Sequence of the first protein:
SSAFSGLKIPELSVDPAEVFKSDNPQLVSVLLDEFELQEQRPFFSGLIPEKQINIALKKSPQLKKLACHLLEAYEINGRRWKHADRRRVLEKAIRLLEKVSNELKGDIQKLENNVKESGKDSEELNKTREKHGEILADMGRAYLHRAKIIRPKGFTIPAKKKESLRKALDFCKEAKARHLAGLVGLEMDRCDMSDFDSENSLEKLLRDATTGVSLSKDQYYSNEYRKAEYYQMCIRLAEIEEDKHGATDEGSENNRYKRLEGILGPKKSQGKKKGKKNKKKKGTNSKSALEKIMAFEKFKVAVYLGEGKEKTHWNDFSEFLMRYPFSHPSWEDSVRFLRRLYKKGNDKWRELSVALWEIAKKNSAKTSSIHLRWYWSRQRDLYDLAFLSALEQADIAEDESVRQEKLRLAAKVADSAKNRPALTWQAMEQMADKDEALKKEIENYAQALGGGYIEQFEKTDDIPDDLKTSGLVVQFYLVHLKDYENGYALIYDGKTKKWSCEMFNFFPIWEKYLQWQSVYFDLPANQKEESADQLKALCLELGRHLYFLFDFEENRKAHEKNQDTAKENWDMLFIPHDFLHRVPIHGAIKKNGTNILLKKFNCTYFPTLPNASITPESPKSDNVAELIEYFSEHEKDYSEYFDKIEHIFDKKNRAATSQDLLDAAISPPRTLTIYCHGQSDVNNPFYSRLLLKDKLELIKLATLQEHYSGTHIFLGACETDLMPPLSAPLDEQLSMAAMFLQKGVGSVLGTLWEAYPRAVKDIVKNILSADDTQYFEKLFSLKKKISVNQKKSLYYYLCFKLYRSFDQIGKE

Contacts between the two chains:
Residue R499 in the second protein contacts residue N693 in the first protein (closest heavy-atom distance 3.2 Å).
Residue A1531 in the second protein contacts residue Q27 in the first protein (closest heavy-atom distance 3.3 Å).
Residue E1527 in the second protein interacts with residue N55 in the first protein (closest heavy-atom distance 3.3 Å).
Residue H1540 in the second protein contacts residue G47 in the first protein (closest heavy-atom distance 3.7 Å).
Residue Q431 in the second protein interacts with residue P534 in the first protein (closest heavy-atom distance 3.4 Å).
Residue H1540 in the second protein is in contact with residue S46 in the first protein (closest heavy-atom distance 3.8 Å).
Residue K920 in the second protein is in contact with residue P43 in the first protein (closest heavy-atom distance 3.4 Å).
Residue V1533 in the second protein contacts residue Q27 in the first protein (closest heavy-atom distance 3.4 Å).
Residue P922 in the second protein interacts with residue P43 in the first protein (closest heavy-atom distance 3.5 Å).
Residue D425 in the second protein contacts residue Q525 in the first protein (closest heavy-atom distance 3.6 Å).
Residue V1536 in the second protein is in contact with residue G47 in the first protein (closest heavy-atom distance 3.5 Å).
Residue K920 in the second protein interacts with residue F45 in the first protein (closest heavy-atom distance 3.3 Å).
Residue P922 in the second protein is in contact with residue R42 in the first protein (closest heavy-atom distance 3.4 Å).
Residue T921 in the second protein is in contact with residue R42 in the first protein (closest heavy-atom distance 3.2 Å).
Residue K1524 in the second protein is in contact with residue E51 in the first protein (closest heavy-atom distance 3.5 Å).
Residue D495 in the second protein contacts residue R699 in the first protein (closest heavy-atom distance 2.9 Å).
Residue A1531 in the second protein interacts with residue L58 in the first protein (closest heavy-atom distance 3.7 Å).
Residue H424 in the second protein interacts with residue W520 in the first protein (closest heavy-atom distance 3.7 Å).
Residue K497 in the second protein interacts with residue D691 in the first protein (closest heavy-atom distance 3.5 Å).
Residue V1536 in the second protein is in contact with residue S30 in the first protein (closest heavy-atom distance 3.3 Å).
Residue K1524 in the second protein contacts residue K52 in the first protein (closest heavy-atom distance 3.8 Å).
Residue F1537 in the second protein interacts with residue I49 in the first protein (closest heavy-atom distance 3.4 Å).
Residue H424 in the second protein interacts with residue E521 in the first protein (closest heavy-atom distance 2.9 Å).
Residue T414 in the second protein is in contact with residue A160 in the first protein (closest heavy-atom distance 3.7 Å).
Residue G427 in the second protein interacts with residue Q525 in the first protein (closest heavy-atom distance 3.5 Å).
Residue T414 in the second protein interacts with residue K161 in the first protein (closest heavy-atom distance 3.5 Å).
Residue T414 in the second protein contacts residue E164 in the first protein (closest heavy-atom distance 3.4 Å).
Residue V1533 in the second protein contacts residue S30 in the first protein (closest heavy-atom distance 3.3 Å).
Residue P415 in the second protein contacts residue E164 in the first protein (closest heavy-atom distance 3.2 Å).
Residue E755 in the second protein contacts residue R88 in the first protein (closest heavy-atom distance 3.5 Å).
Residue H1539 in the second protein interacts with residue F45 in the first protein (closest heavy-atom distance 3.6 Å).
Residue Y1556 in the second protein is in contact with residue P43 in the first protein (closest heavy-atom distance 3.7 Å).
Residue S509 in the second protein interacts with residue F531 in the first protein (closest heavy-atom distance 3.5 Å).
Residue T921 in the second protein is in contact with residue P43 in the first protein (closest heavy-atom distance 3.5 Å).
Residue K544 in the second protein contacts residue Q39 in the first protein (closest heavy-atom distance 3.2 Å).
Residue E932 in the second protein is in contact with residue Q41 in the first protein (closest heavy-atom distance 3.2 Å).
Residue S545 in the second protein interacts with residue P43 in the first protein (closest heavy-atom distance 3.7 Å).
Residue K1522 in the second protein is in contact with residue E51 in the first protein (closest heavy-atom distance 3.8 Å).
Residue N514 in the second protein interacts with residue D532 in the first protein (closest heavy-atom distance 3.0 Å).
Residue Y1556 in the second protein contacts residue F45 in the first protein (closest heavy-atom distance 3.7 Å).
Residue P426 in the second protein contacts residue Q525 in the first protein (closest heavy-atom distance 3.4 Å).
Residue V1536 in the second protein interacts with residue L48 in the first protein (closest heavy-atom distance 3.0 Å).
Residue D495 in the second protein interacts with residue K705 in the first protein (closest heavy-atom distance 3.8 Å).
Residue R499 in the second protein contacts residue Q427 in the first protein (closest heavy-atom distance 3.7 Å).
Residue Q1538 in the second protein interacts with residue G47 in the first protein (closest heavy-atom distance 3.5 Å).
Residue K920 in the second protein is in contact with residue F44 in the first protein (closest heavy-atom distance 3.7 Å).
Residue E932 in the second protein contacts residue R42 in the first protein (closest heavy-atom distance 2.7 Å).
Residue Q506 in the second protein is in contact with residue L524 in the first protein (closest heavy-atom distance 3.8 Å).
Residue P1541 in the second protein contacts residue S46 in the first protein (closest heavy-atom distance 3.3 Å).
Residue A1531 in the second protein is in contact with residue I56 in the first protein (closest heavy-atom distance 3.6 Å).
Residue K497 in the second protein interacts with residue V692 in the first protein (closest heavy-atom distance 3.8 Å).
Residue L751 in the second protein interacts with residue Q41 in the first protein (closest heavy-atom distance 3.7 Å).
Residue G1543 in the second protein is in contact with residue F45 in the first protein (closest heavy-atom distance 3.4 Å).
Residue S924 in the second protein interacts with residue Q41 in the first protein (closest heavy-atom distance 3.2 Å).
Residue L1544 in the second protein contacts residue F45 in the first protein (closest heavy-atom distance 3.7 Å).
Residue P1541 in the second protein is in contact with residue G47 in the first protein (closest heavy-atom distance 3.5 Å).
Residue Q431 in the second protein interacts with residue L533 in the first protein (closest heavy-atom distance 3.8 Å).
Residue V1533 in the second protein contacts residue I56 in the first protein (closest heavy-atom distance 3.7 Å).
Residue K544 in the second protein is in contact with residue L38 in the first protein (closest heavy-atom distance 3.8 Å).
Residue F1537 in the second protein contacts residue L48 in the first protein (closest heavy-atom distance 3.6 Å).

This data describes a binding interaction between two proteins.

Sequence of the second protein:
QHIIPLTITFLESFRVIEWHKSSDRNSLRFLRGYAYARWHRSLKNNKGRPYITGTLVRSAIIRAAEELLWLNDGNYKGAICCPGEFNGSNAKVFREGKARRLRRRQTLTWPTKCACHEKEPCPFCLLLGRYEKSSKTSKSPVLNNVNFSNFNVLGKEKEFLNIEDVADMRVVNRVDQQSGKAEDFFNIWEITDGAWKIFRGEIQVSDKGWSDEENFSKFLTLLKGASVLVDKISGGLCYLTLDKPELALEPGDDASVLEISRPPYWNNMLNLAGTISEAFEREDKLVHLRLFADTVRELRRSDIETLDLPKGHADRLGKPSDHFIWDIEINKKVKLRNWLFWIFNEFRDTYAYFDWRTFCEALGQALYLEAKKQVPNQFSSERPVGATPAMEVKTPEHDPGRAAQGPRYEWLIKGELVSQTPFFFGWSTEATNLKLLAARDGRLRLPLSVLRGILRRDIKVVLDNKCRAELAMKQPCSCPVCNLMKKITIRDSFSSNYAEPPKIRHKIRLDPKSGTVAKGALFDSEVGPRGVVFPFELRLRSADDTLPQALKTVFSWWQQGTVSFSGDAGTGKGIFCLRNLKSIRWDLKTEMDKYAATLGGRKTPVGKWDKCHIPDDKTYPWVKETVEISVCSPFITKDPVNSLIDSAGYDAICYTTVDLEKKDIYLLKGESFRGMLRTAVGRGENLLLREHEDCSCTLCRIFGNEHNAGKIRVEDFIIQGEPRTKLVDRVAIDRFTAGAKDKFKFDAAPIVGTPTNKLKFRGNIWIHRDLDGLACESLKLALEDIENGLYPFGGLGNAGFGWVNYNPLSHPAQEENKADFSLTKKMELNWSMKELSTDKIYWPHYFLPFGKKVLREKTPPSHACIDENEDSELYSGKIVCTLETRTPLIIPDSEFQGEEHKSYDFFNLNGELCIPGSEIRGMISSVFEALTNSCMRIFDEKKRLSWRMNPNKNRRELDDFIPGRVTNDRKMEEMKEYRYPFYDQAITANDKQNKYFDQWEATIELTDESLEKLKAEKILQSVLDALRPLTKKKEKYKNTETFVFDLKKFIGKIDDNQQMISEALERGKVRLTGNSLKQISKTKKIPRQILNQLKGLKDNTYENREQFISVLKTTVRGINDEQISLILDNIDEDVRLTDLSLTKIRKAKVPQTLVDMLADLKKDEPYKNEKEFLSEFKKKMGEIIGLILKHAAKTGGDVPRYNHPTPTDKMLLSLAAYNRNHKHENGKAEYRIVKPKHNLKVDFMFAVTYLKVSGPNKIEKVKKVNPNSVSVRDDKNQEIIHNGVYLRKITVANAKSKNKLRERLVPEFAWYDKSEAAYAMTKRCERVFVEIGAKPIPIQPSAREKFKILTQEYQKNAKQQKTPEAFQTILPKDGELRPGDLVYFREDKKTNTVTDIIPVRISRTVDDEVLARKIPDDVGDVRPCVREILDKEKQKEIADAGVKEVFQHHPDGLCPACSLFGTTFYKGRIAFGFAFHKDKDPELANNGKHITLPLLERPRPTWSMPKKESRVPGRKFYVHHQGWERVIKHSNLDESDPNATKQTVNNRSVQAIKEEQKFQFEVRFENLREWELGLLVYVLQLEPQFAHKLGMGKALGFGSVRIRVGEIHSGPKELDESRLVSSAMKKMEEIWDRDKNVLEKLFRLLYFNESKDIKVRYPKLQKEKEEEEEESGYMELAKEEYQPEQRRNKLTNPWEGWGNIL